Sequence of chain A:
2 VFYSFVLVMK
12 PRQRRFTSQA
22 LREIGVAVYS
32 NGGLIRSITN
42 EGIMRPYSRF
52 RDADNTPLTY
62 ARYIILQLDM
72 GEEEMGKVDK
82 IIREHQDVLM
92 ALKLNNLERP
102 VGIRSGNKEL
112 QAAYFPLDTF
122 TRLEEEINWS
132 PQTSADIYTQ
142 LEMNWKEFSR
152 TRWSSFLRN

Sequence of chain B:
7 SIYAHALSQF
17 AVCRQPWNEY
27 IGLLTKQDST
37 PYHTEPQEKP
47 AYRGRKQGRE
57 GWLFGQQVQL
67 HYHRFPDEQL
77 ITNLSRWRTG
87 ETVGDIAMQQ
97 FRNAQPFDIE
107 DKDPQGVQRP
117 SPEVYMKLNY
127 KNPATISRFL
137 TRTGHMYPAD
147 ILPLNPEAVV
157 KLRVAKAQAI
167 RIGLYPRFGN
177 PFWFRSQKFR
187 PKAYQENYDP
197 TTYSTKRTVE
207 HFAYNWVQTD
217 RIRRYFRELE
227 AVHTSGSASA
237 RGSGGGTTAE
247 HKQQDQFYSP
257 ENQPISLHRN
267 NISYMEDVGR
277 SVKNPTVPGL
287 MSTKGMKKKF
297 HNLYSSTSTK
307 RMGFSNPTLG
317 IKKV

These two protein chains interact to form a complex.

Residue-level contacts at the interface:
Residue E153 in chain B is in contact with residue V102 in chain A (closest heavy-atom distance 4.7 Å).
Residue K127 in chain B contacts residue P132 in chain A (closest heavy-atom distance 3.3 Å).
Residue K127 in chain B contacts residue E125 in chain A (closest heavy-atom distance 3.9 Å).
Residue R167 in chain B interacts with residue A92 in chain A (closest heavy-atom distance 4.2 Å).
Residue G169 in chain B contacts residue S49 in chain A (closest heavy-atom distance 4.0 Å).
Residue L170 in chain B is in contact with residue Y64 in chain A (closest heavy-atom distance 3.8 Å).
Residue P129 in chain B interacts with residue P132 in chain A (closest heavy-atom distance 4.9 Å).
Residue Y126 in chain B interacts with residue L95 in chain A (closest heavy-atom distance 3.5 Å).
Residue Q164 in chain B is in contact with residue L93 in chain A (closest heavy-atom distance 3.6 Å).
Residue Y126 in chain B is in contact with residue V7 in chain A (closest heavy-atom distance 3.7 Å).
Residue R167 in chain B contacts residue M91 in chain A (closest heavy-atom distance 3.2 Å).
Residue K157 in chain B contacts residue V102 in chain A (closest heavy-atom distance 3.7 Å).
Residue Y171 in chain B contacts residue Y48 in chain A (closest heavy-atom distance 3.5 Å).
Residue N125 in chain B is in contact with residue W130 in chain A (closest heavy-atom distance 2.9 Å).
Residue M122 in chain B is in contact with residue I128 in chain A (closest heavy-atom distance 4.5 Å).
Residue I168 in chain B is in contact with residue V7 in chain A (closest heavy-atom distance 3.8 Å).
Residue K127 in chain B contacts residue E126 in chain A (closest heavy-atom distance 4.5 Å).
Residue V156 in chain B interacts with residue V102 in chain A (closest heavy-atom distance 4.8 Å).
Residue M122 in chain B contacts residue W130 in chain A (closest heavy-atom distance 3.3 Å).
Residue E153 in chain B contacts residue S106 in chain A (closest heavy-atom distance 4.6 Å).
Residue K123 in chain B is in contact with residue W130 in chain A (closest heavy-atom distance 4.2 Å).
Residue K127 in chain B is in contact with residue S131 in chain A (closest heavy-atom distance 3.5 Å).
Residue K127 in chain B contacts residue N129 in chain A (closest heavy-atom distance 3.0 Å).
Residue Q164 in chain B contacts residue K94 in chain A (closest heavy-atom distance 4.4 Å).
Residue F178 in chain B is in contact with residue Y48 in chain A (closest heavy-atom distance 4.3 Å).
Residue L170 in chain B contacts residue Y48 in chain A (closest heavy-atom distance 3.4 Å).
Residue I168 in chain B interacts with residue A92 in chain A (closest heavy-atom distance 4.4 Å).
Residue N125 in chain B interacts with residue S131 in chain A (closest heavy-atom distance 4.8 Å).
Residue R173 in chain B contacts residue S49 in chain A (closest heavy-atom distance 3.7 Å).
Residue I168 in chain B contacts residue Y64 in chain A (closest heavy-atom distance 2.9 Å).
Residue G169 in chain B contacts residue P47 in chain A (closest heavy-atom distance 3.5 Å).
Residue L170 in chain B interacts with residue M45 in chain A (closest heavy-atom distance 4.2 Å).
Residue I168 in chain B is in contact with residue F51 in chain A (closest heavy-atom distance 3.5 Å).
Residue G169 in chain B interacts with residue Y48 in chain A (closest heavy-atom distance 2.8 Å).
Residue E119 in chain B interacts with residue W130 in chain A (closest heavy-atom distance 4.9 Å).
Residue I168 in chain B interacts with residue V9 in chain A (closest heavy-atom distance 3.7 Å).
Residue Y126 in chain B interacts with residue N129 in chain A (closest heavy-atom distance 3.9 Å).
Residue E119 in chain B interacts with residue Y139 in chain A (closest heavy-atom distance 3.4 Å).
Residue K123 in chain B contacts residue T134 in chain A (closest heavy-atom distance 2.9 Å).
Residue G169 in chain B interacts with residue Y64 in chain A (closest heavy-atom distance 4.0 Å).
Residue Y126 in chain B contacts residue I66 in chain A (closest heavy-atom distance 4.5 Å).
Residue P172 in chain B interacts with residue Y48 in chain A (closest heavy-atom distance 3.7 Å).
Residue G169 in chain B is in contact with residue F51 in chain A (closest heavy-atom distance 3.8 Å).
Residue R167 in chain B contacts residue L93 in chain A (closest heavy-atom distance 3.9 Å).
Residue N128 in chain B contacts residue W130 in chain A (closest heavy-atom distance 2.8 Å).
Residue R167 in chain B is in contact with residue F51 in chain A (closest heavy-atom distance 4.3 Å).
Residue K123 in chain B contacts residue Q133 in chain A (closest heavy-atom distance 4.8 Å).
Residue P177 in chain B contacts residue Y48 in chain A (closest heavy-atom distance 3.3 Å).
Residue Q164 in chain B is in contact with residue L95 in chain A (closest heavy-atom distance 3.2 Å).
Residue N128 in chain B interacts with residue S131 in chain A (closest heavy-atom distance 3.8 Å).
Residue Y126 in chain B contacts residue E125 in chain A (closest heavy-atom distance 2.8 Å).
Residue N128 in chain B is in contact with residue P132 in chain A (closest heavy-atom distance 3.1 Å).
Residue K123 in chain B is in contact with residue S131 in chain A (closest heavy-atom distance 4.2 Å).
Residue Y126 in chain B is in contact with residue L93 in chain A (closest heavy-atom distance 4.2 Å).
Residue I168 in chain B is in contact with residue M91 in chain A (closest heavy-atom distance 4.1 Å).
Residue I168 in chain B is in contact with residue L93 in chain A (closest heavy-atom distance 3.5 Å).
Residue K123 in chain B interacts with residue P132 in chain A (closest heavy-atom distance 2.7 Å).
Residue K127 in chain B interacts with residue W130 in chain A (closest heavy-atom distance 3.5 Å).
Residue N125 in chain B contacts residue N129 in chain A (closest heavy-atom distance 3.1 Å).
Residue M122 in chain B is in contact with residue N129 in chain A (closest heavy-atom distance 4.2 Å).